This data describes a binding interaction between two proteins.

Contacts between the two chains:
Residue Y68 in protein 2 interacts with residue G195 in protein 1 (closest heavy-atom distance 3.4 Å).
Residue N87 in protein 2 interacts with residue K151 in protein 1 (closest heavy-atom distance 2.7 Å).
Residue S97 in protein 2 contacts residue R132 in protein 1 (closest heavy-atom distance 3.6 Å).
Residue Q61 in protein 2 contacts residue E170 in protein 1 (closest heavy-atom distance 3.5 Å).
Residue K82 in protein 2 is in contact with residue E120 in protein 1 (closest heavy-atom distance 3.6 Å).
Residue Y86 in protein 2 contacts residue S117 in protein 1 (closest heavy-atom distance 3.4 Å).
Residue K67 in protein 2 is in contact with residue K196 in protein 1 (closest heavy-atom distance 3.5 Å).
Residue P38 in protein 2 interacts with residue K192 in protein 1 (closest heavy-atom distance 3.8 Å).
Residue Y68 in protein 2 contacts residue K196 in protein 1 (closest heavy-atom distance 3.0 Å).
Residue G63 in protein 2 interacts with residue G172 in protein 1 (closest heavy-atom distance 3.9 Å).
Residue T84 in protein 2 contacts residue K151 in protein 1 (closest heavy-atom distance 2.9 Å).
Residue T83 in protein 2 contacts residue G116 in protein 1 (closest heavy-atom distance 3.8 Å).
Residue K67 in protein 2 contacts residue D174 in protein 1 (closest heavy-atom distance 2.9 Å).
Residue I27 in protein 2 interacts with residue Y163 in protein 1 (closest heavy-atom distance 2.7 Å).
Residue Y86 in protein 2 is in contact with residue K151 in protein 1 (closest heavy-atom distance 3.1 Å).
Residue R62 in protein 2 contacts residue K131 in protein 1 (closest heavy-atom distance 3.5 Å).
Residue E44 in protein 2 interacts with residue K196 in protein 1 (closest heavy-atom distance 3.9 Å).
Residue G63 in protein 2 is in contact with residue E170 in protein 1 (closest heavy-atom distance 2.8 Å).
Residue R62 in protein 2 is in contact with residue E170 in protein 1 (closest heavy-atom distance 3.8 Å).
Residue N95 in protein 2 contacts residue L171 in protein 1 (closest heavy-atom distance 3.6 Å).
Residue Y86 in protein 2 interacts with residue E120 in protein 1 (closest heavy-atom distance 3.9 Å).
Residue K67 in protein 2 interacts with residue A173 in protein 1 (closest heavy-atom distance 3.1 Å).
Residue G30 in protein 2 is in contact with residue Y163 in protein 1 (closest heavy-atom distance 3.3 Å).
Residue I27 in protein 2 interacts with residue L171 in protein 1 (closest heavy-atom distance 3.7 Å).
Residue P31 in protein 2 is in contact with residue A162 in protein 1 (closest heavy-atom distance 3.6 Å).
Residue F34 in protein 2 is in contact with residue R166 in protein 1 (closest heavy-atom distance 3.7 Å).
Residue V93 in protein 2 is in contact with residue W121 in protein 1 (closest heavy-atom distance 3.5 Å).
Residue G26 in protein 2 contacts residue E170 in protein 1 (closest heavy-atom distance 3.4 Å).
Residue E66 in protein 2 interacts with residue K131 in protein 1 (closest heavy-atom distance 2.8 Å).
Residue Y86 in protein 2 contacts residue G116 in protein 1 (closest heavy-atom distance 3.6 Å).
Residue E99 in protein 2 is in contact with residue R132 in protein 1 (closest heavy-atom distance 3.2 Å).
Residue Y23 in protein 2 interacts with residue R166 in protein 1 (closest heavy-atom distance 2.8 Å).
Residue T83 in protein 2 interacts with residue Y163 in protein 1 (closest heavy-atom distance 3.4 Å).
Residue H29 in protein 2 is in contact with residue Y163 in protein 1 (closest heavy-atom distance 3.3 Å).
Residue G26 in protein 2 interacts with residue R166 in protein 1 (closest heavy-atom distance 3.6 Å).
Residue K122 in protein 2 is in contact with residue W121 in protein 1 (closest heavy-atom distance 3.7 Å).
Residue N95 in protein 2 is in contact with residue A128 in protein 1 (closest heavy-atom distance 3.3 Å).
Residue T84 in protein 2 is in contact with residue Y163 in protein 1 (closest heavy-atom distance 3.3 Å).
Residue A41 in protein 2 is in contact with residue R166 in protein 1 (closest heavy-atom distance 2.9 Å).
Residue I64 in protein 2 interacts with residue E170 in protein 1 (closest heavy-atom distance 3.5 Å).
Residue E28 in protein 2 contacts residue Y163 in protein 1 (closest heavy-atom distance 3.2 Å).
Residue M35 in protein 2 interacts with residue W189 in protein 1 (closest heavy-atom distance 3.7 Å).
Residue K67 in protein 2 contacts residue G172 in protein 1 (closest heavy-atom distance 3.5 Å).
Residue T83 in protein 2 interacts with residue E120 in protein 1 (closest heavy-atom distance 2.8 Å).
Residue I64 in protein 2 is in contact with residue L169 in protein 1 (closest heavy-atom distance 3.7 Å).
Residue E100 in protein 2 interacts with residue R132 in protein 1 (closest heavy-atom distance 3.4 Å).
Residue L85 in protein 2 interacts with residue G116 in protein 1 (closest heavy-atom distance 3.5 Å).
Residue G63 in protein 2 interacts with residue L169 in protein 1 (closest heavy-atom distance 3.3 Å).
Residue L85 in protein 2 is in contact with residue Y163 in protein 1 (closest heavy-atom distance 3.8 Å).
Residue G81 in protein 2 contacts residue F124 in protein 1 (closest heavy-atom distance 3.9 Å).
Residue L85 in protein 2 interacts with residue K151 in protein 1 (closest heavy-atom distance 2.9 Å).
Residue L85 in protein 2 is in contact with residue G150 in protein 1 (closest heavy-atom distance 3.5 Å).
Residue G26 in protein 2 contacts residue Y163 in protein 1 (closest heavy-atom distance 3.6 Å).
Residue R62 in protein 2 is in contact with residue L171 in protein 1 (closest heavy-atom distance 3.5 Å).
Residue P31 in protein 2 contacts residue V193 in protein 1 (closest heavy-atom distance 3.9 Å).
Residue T83 in protein 2 is in contact with residue I167 in protein 1 (closest heavy-atom distance 3.9 Å).
Residue Y86 in protein 2 is in contact with residue G118 in protein 1 (closest heavy-atom distance 3.7 Å).
Residue P31 in protein 2 is in contact with residue W189 in protein 1 (closest heavy-atom distance 3.6 Å).
Residue N87 in protein 2 is in contact with residue G150 in protein 1 (closest heavy-atom distance 3.5 Å).
Residue P31 in protein 2 is in contact with residue Y163 in protein 1 (closest heavy-atom distance 3.8 Å).

Sequence of protein 1:
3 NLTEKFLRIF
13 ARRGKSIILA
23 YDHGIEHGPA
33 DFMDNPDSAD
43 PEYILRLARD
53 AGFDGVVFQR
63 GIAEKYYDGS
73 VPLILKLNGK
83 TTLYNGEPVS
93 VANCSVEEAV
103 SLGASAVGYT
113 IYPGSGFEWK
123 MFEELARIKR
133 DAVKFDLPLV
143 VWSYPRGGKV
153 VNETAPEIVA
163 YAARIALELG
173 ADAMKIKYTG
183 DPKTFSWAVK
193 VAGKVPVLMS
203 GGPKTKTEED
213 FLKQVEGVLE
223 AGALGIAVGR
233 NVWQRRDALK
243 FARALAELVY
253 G

Sequence of protein 2:
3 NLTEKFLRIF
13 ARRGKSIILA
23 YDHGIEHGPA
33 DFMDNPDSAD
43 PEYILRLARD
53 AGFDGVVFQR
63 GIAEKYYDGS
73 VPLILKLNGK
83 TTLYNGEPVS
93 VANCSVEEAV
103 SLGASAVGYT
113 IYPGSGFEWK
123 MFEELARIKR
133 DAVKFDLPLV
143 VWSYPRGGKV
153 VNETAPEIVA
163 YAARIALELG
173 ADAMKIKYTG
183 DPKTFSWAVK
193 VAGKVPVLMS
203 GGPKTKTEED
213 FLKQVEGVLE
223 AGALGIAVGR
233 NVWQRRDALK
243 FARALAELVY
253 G